Sequence of the second protein:
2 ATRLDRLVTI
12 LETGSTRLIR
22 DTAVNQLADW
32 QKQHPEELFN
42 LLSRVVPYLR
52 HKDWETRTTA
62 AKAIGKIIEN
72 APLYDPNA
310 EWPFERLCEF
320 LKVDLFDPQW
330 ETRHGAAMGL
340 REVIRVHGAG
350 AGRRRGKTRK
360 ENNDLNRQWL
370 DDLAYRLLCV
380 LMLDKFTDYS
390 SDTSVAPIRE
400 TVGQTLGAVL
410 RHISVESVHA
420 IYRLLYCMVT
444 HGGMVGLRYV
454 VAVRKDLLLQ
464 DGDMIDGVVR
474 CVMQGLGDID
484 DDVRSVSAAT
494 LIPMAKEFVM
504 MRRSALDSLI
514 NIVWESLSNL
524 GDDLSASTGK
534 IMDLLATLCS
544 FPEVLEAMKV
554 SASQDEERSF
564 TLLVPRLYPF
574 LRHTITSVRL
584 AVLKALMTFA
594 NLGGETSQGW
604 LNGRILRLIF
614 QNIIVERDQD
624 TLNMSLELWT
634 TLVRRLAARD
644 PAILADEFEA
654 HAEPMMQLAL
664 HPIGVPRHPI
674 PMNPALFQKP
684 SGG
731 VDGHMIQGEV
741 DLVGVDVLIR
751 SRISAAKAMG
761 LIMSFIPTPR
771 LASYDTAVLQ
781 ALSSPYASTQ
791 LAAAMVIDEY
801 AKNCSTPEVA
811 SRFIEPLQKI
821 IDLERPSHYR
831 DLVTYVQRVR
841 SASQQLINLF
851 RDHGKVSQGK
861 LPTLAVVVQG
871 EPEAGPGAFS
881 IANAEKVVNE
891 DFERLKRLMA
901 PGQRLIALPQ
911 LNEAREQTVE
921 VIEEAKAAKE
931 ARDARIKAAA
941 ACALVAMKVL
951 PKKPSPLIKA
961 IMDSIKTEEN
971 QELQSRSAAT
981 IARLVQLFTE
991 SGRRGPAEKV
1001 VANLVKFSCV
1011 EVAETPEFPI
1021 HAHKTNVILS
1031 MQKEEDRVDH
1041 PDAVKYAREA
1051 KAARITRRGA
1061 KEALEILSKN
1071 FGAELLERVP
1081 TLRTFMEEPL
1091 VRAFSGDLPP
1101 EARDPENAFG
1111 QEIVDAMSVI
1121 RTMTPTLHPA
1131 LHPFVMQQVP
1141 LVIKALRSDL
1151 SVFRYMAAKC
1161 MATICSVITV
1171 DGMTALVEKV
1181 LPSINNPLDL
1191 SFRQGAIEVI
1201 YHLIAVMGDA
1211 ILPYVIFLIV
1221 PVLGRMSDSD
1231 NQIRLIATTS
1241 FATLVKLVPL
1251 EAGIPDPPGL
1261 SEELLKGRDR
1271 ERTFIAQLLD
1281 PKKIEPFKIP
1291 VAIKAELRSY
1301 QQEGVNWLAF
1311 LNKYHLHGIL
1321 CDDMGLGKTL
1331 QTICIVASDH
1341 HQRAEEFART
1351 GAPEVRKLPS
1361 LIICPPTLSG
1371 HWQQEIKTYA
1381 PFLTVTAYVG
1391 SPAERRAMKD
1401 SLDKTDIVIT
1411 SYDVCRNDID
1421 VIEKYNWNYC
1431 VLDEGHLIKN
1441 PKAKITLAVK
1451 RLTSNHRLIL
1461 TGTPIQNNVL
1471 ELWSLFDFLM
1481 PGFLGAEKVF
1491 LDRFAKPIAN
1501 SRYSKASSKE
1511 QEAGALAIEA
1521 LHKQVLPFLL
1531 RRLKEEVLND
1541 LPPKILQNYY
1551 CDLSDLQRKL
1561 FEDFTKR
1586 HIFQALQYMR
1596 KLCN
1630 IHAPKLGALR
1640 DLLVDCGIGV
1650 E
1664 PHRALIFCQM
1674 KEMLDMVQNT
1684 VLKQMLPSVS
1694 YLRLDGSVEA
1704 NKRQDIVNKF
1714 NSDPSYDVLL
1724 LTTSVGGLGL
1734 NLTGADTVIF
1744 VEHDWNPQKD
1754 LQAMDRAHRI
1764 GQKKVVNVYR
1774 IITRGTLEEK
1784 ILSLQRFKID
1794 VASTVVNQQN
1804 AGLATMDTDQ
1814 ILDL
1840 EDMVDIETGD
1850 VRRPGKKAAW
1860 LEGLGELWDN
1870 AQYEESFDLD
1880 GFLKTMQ

Residue-level contacts at the interface:
Residue D741 in the second protein contacts residue Y260 in the first protein (closest heavy-atom distance 3.8 Å).
Residue L1863 in the second protein contacts residue R141 in the first protein (closest heavy-atom distance 3.3 Å).
Residue R670 in the second protein interacts with residue T100 in the first protein (closest heavy-atom distance 3.5 Å).
Residue Y388 in the second protein is in contact with residue K181 in the first protein (closest heavy-atom distance 4.0 Å).
Residue Q917 in the second protein contacts residue Q271 in the first protein (closest heavy-atom distance 3.0 Å).
Residue Q1871 in the second protein contacts residue R126 in the first protein (closest heavy-atom distance 3.7 Å).
Residue D741 in the second protein interacts with residue R256 in the first protein (closest heavy-atom distance 3.5 Å).
Residue R1852 in the second protein contacts residue L225 in the first protein (closest heavy-atom distance 3.4 Å).
Residue L527 in the second protein interacts with residue R177 in the first protein (closest heavy-atom distance 3.0 Å).
Residue L1863 in the second protein is in contact with residue E129 in the first protein (closest heavy-atom distance 3.8 Å).
Residue S389 in the second protein interacts with residue I142 in the first protein (closest heavy-atom distance 3.6 Å).
Residue E920 in the second protein is in contact with residue K203 in the first protein (closest heavy-atom distance 2.8 Å).
Residue T386 in the second protein contacts residue R126 in the first protein (closest heavy-atom distance 3.0 Å).
Residue E920 in the second protein contacts residue Y267 in the first protein (closest heavy-atom distance 4.0 Å).
Residue F385 in the second protein is in contact with residue L123 in the first protein (closest heavy-atom distance 3.1 Å).
Residue W1867 in the second protein interacts with residue R126 in the first protein (closest heavy-atom distance 3.5 Å).
Residue M1842 in the second protein is in contact with residue S199 in the first protein (closest heavy-atom distance 3.6 Å).
Residue L742 in the second protein interacts with residue R256 in the first protein (closest heavy-atom distance 3.4 Å).
Residue S389 in the second protein contacts residue N127 in the first protein (closest heavy-atom distance 4.0 Å).
Residue K384 in the second protein interacts with residue H124 in the first protein (closest heavy-atom distance 3.6 Å).
Residue T386 in the second protein interacts with residue H124 in the first protein (closest heavy-atom distance 3.0 Å).
Residue F385 in the second protein contacts residue H124 in the first protein (closest heavy-atom distance 3.3 Å).
Residue R670 in the second protein contacts residue Y260 in the first protein (closest heavy-atom distance 3.6 Å).
Residue L1866 in the second protein is in contact with residue R143 in the first protein (closest heavy-atom distance 3.6 Å).
Residue S390 in the second protein contacts residue R143 in the first protein (closest heavy-atom distance 3.9 Å).
Residue V1850 in the second protein is in contact with residue N195 in the first protein (closest heavy-atom distance 4.0 Å).
Residue D525 in the second protein is in contact with residue R177 in the first protein (closest heavy-atom distance 3.2 Å).
Residue S389 in the second protein interacts with residue R143 in the first protein (closest heavy-atom distance 2.9 Å).
Residue D1844 in the second protein contacts residue N195 in the first protein (closest heavy-atom distance 3.2 Å).
Residue E1846 in the second protein interacts with residue N105 in the first protein (closest heavy-atom distance 3.2 Å).
Residue T386 in the second protein contacts residue A125 in the first protein (closest heavy-atom distance 3.5 Å).
Residue D1844 in the second protein is in contact with residue T251 in the first protein (closest heavy-atom distance 3.1 Å).
Residue E1846 in the second protein is in contact with residue V107 in the first protein (closest heavy-atom distance 3.6 Å).
Residue D1841 in the second protein interacts with residue K247 in the first protein (closest heavy-atom distance 3.4 Å).
Residue Y388 in the second protein interacts with residue I142 in the first protein (closest heavy-atom distance 4.0 Å).
Residue T579 in the second protein is in contact with residue E144 in the first protein (closest heavy-atom distance 2.9 Å).
Residue L742 in the second protein contacts residue S164 in the first protein (closest heavy-atom distance 3.6 Å).
Residue R838 in the second protein interacts with residue G98 in the first protein (closest heavy-atom distance 3.4 Å).
Residue V1850 in the second protein interacts with residue V239 in the first protein (closest heavy-atom distance 4.0 Å).
Residue L527 in the second protein interacts with residue R173 in the first protein (closest heavy-atom distance 3.8 Å).
Residue R670 in the second protein contacts residue E264 in the first protein (closest heavy-atom distance 2.8 Å).
Residue Y388 in the second protein interacts with residue L182 in the first protein (closest heavy-atom distance 3.6 Å).
Residue Q917 in the second protein is in contact with residue Y267 in the first protein (closest heavy-atom distance 3.2 Å).
Residue R1852 in the second protein contacts residue L241 in the first protein (closest heavy-atom distance 3.8 Å).
Residue R670 in the second protein is in contact with residue E257 in the first protein (closest heavy-atom distance 3.0 Å).
Residue D484 in the second protein is in contact with residue R177 in the first protein (closest heavy-atom distance 3.1 Å).
Residue Y1872 in the second protein contacts residue R126 in the first protein (closest heavy-atom distance 2.6 Å).
Residue L1863 in the second protein contacts residue I139 in the first protein (closest heavy-atom distance 3.5 Å).
Residue D484 in the second protein is in contact with residue K181 in the first protein (closest heavy-atom distance 3.0 Å).
Residue D483 in the second protein is in contact with residue K181 in the first protein (closest heavy-atom distance 3.3 Å).
Residue A1858 in the second protein interacts with residue F135 in the first protein (closest heavy-atom distance 3.7 Å).
Residue D526 in the second protein is in contact with residue R173 in the first protein (closest heavy-atom distance 3.0 Å).
Residue D1841 in the second protein interacts with residue F243 in the first protein (closest heavy-atom distance 3.4 Å).
Residue E1861 in the second protein interacts with residue N131 in the first protein (closest heavy-atom distance 2.9 Å).
Residue W1867 in the second protein is in contact with residue R143 in the first protein (closest heavy-atom distance 2.7 Å).
Residue W329 in the second protein is in contact with residue R126 in the first protein (closest heavy-atom distance 3.3 Å).
Residue E1861 in the second protein is in contact with residue R134 in the first protein (closest heavy-atom distance 3.1 Å).
Residue L527 in the second protein contacts residue K174 in the first protein (closest heavy-atom distance 3.5 Å).
Residue W1859 in the second protein contacts residue T148 in the first protein (closest heavy-atom distance 4.0 Å).
Residue E913 in the second protein contacts residue Q271 in the first protein (closest heavy-atom distance 2.7 Å).

This data describes a binding interaction between two proteins.

Sequence of the first protein:
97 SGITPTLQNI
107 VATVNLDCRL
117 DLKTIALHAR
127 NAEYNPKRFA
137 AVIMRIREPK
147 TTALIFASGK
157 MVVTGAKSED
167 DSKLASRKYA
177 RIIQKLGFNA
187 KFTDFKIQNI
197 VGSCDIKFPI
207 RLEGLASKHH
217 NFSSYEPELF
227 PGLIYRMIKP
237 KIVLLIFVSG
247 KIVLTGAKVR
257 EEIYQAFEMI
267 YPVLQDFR